This data describes a binding interaction between two proteins.

Sequence of protein 1:
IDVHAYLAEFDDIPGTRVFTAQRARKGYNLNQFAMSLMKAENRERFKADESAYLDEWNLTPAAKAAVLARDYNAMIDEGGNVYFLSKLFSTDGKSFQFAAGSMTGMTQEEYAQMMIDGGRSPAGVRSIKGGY

Residue-level contacts at the interface:
Residue I205 in protein 2 interacts with residue P129 in protein 1 (closest heavy-atom distance 3.4 Å).
Residue N68 in protein 2 interacts with residue Y35 in protein 1 (closest heavy-atom distance 2.6 Å).
Residue R201 in protein 2 interacts with residue V132 in protein 1 (closest heavy-atom distance 2.8 Å).
Residue N270 in protein 2 is in contact with residue A107 in protein 1 (closest heavy-atom distance 3.6 Å).
Residue Q196 in protein 2 is in contact with residue G22 in protein 1 (closest heavy-atom distance 3.4 Å).
Residue V155 in protein 2 is in contact with residue F26 in protein 1 (closest heavy-atom distance 3.5 Å).
Residue D85 in protein 2 is in contact with residue R50 in protein 1 (closest heavy-atom distance 2.9 Å).
Residue W88 in protein 2 interacts with residue S97 in protein 1 (closest heavy-atom distance 3.1 Å).
Residue H61 in protein 2 contacts residue Y90 in protein 1 (closest heavy-atom distance 3.2 Å).
Residue P200 in protein 2 interacts with residue R127 in protein 1 (closest heavy-atom distance 3.2 Å).
Residue W88 in protein 2 is in contact with residue G100 in protein 1 (closest heavy-atom distance 3.5 Å).
Residue I205 in protein 2 interacts with residue R127 in protein 1 (closest heavy-atom distance 3.0 Å).
Residue R234 in protein 2 contacts residue R133 in protein 1 (closest heavy-atom distance 3.0 Å).
Residue R201 in protein 2 interacts with residue T23 in protein 1 (closest heavy-atom distance 3.3 Å).
Residue G199 in protein 2 contacts residue M110 in protein 1 (closest heavy-atom distance 3.4 Å).
Residue R201 in protein 2 is in contact with residue P21 in protein 1 (closest heavy-atom distance 3.6 Å).
Residue A62 in protein 2 interacts with residue F91 in protein 1 (closest heavy-atom distance 3.6 Å).
Residue S63 in protein 2 interacts with residue M45 in protein 1 (closest heavy-atom distance 3.5 Å).
Residue A62 in protein 2 interacts with residue M42 in protein 1 (closest heavy-atom distance 3.2 Å).
Residue N270 in protein 2 interacts with residue Q104 in protein 1 (closest heavy-atom distance 3.5 Å).
Residue N206 in protein 2 is in contact with residue P129 in protein 1 (closest heavy-atom distance 3.5 Å).
Residue Q196 in protein 2 contacts residue T23 in protein 1 (closest heavy-atom distance 3.0 Å).
Residue M67 in protein 2 contacts residue Q39 in protein 1 (closest heavy-atom distance 3.0 Å).
Residue E86 in protein 2 interacts with residue K94 in protein 1 (closest heavy-atom distance 3.4 Å).
Residue G203 in protein 2 is in contact with residue Y118 in protein 1 (closest heavy-atom distance 3.3 Å).
Residue W88 in protein 2 contacts residue K101 in protein 1 (closest heavy-atom distance 3.5 Å).
Residue Q198 in protein 2 contacts residue R24 in protein 1 (closest heavy-atom distance 3.0 Å).
Residue G199 in protein 2 contacts residue N80 in protein 1 (closest heavy-atom distance 3.4 Å).
Residue A202 in protein 2 contacts residue R127 in protein 1 (closest heavy-atom distance 2.8 Å).
Residue D66 in protein 2 contacts residue M42 in protein 1 (closest heavy-atom distance 3.6 Å).
Residue S269 in protein 2 contacts residue Q104 in protein 1 (closest heavy-atom distance 3.5 Å).
Residue Y157 in protein 2 is in contact with residue Y13 in protein 1 (closest heavy-atom distance 3.6 Å).
Residue H61 in protein 2 interacts with residue K94 in protein 1 (closest heavy-atom distance 3.2 Å).
Residue G203 in protein 2 contacts residue R127 in protein 1 (closest heavy-atom distance 2.8 Å).
Residue N270 in protein 2 is in contact with residue M122 in protein 1 (closest heavy-atom distance 3.5 Å).
Residue E242 in protein 2 is in contact with residue Y90 in protein 1 (closest heavy-atom distance 3.3 Å).
Residue L204 in protein 2 interacts with residue R127 in protein 1 (closest heavy-atom distance 3.5 Å).
Residue P200 in protein 2 interacts with residue M110 in protein 1 (closest heavy-atom distance 3.4 Å).
Residue P158 in protein 2 contacts residue Y13 in protein 1 (closest heavy-atom distance 3.4 Å).
Residue N270 in protein 2 interacts with residue Y118 in protein 1 (closest heavy-atom distance 2.6 Å).
Residue G89 in protein 2 interacts with residue R50 in protein 1 (closest heavy-atom distance 3.5 Å).
Residue G199 in protein 2 is in contact with residue R24 in protein 1 (closest heavy-atom distance 3.6 Å).
Residue S63 in protein 2 is in contact with residue M42 in protein 1 (closest heavy-atom distance 3.6 Å).
Residue Y157 in protein 2 is in contact with residue F26 in protein 1 (closest heavy-atom distance 3.0 Å).
Residue R201 in protein 2 contacts residue R127 in protein 1 (closest heavy-atom distance 3.4 Å).
Residue D66 in protein 2 contacts residue Q39 in protein 1 (closest heavy-atom distance 3.3 Å).
Residue H229 in protein 2 interacts with residue Y13 in protein 1 (closest heavy-atom distance 2.9 Å).
Residue L197 in protein 2 interacts with residue M110 in protein 1 (closest heavy-atom distance 3.4 Å).
Residue P267 in protein 2 contacts residue M122 in protein 1 (closest heavy-atom distance 3.6 Å).
Residue R201 in protein 2 contacts residue I20 in protein 1 (closest heavy-atom distance 3.6 Å).
Residue D85 in protein 2 is in contact with residue M45 in protein 1 (closest heavy-atom distance 3.2 Å).
Residue G203 in protein 2 contacts residue G126 in protein 1 (closest heavy-atom distance 3.6 Å).
Residue L233 in protein 2 contacts residue F17 in protein 1 (closest heavy-atom distance 3.5 Å).
Residue E235 in protein 2 interacts with residue R133 in protein 1 (closest heavy-atom distance 3.2 Å).
Residue G87 in protein 2 interacts with residue R50 in protein 1 (closest heavy-atom distance 3.3 Å).
Residue N270 in protein 2 is in contact with residue F103 in protein 1 (closest heavy-atom distance 3.5 Å).
Residue R234 in protein 2 contacts residue D19 in protein 1 (closest heavy-atom distance 2.8 Å).
Residue A62 in protein 2 interacts with residue K94 in protein 1 (closest heavy-atom distance 2.8 Å).
Residue E239 in protein 2 contacts residue Y90 in protein 1 (closest heavy-atom distance 3.1 Å).
Residue I205 in protein 2 contacts residue G125 in protein 1 (closest heavy-atom distance 3.4 Å).

Sequence of protein 2:
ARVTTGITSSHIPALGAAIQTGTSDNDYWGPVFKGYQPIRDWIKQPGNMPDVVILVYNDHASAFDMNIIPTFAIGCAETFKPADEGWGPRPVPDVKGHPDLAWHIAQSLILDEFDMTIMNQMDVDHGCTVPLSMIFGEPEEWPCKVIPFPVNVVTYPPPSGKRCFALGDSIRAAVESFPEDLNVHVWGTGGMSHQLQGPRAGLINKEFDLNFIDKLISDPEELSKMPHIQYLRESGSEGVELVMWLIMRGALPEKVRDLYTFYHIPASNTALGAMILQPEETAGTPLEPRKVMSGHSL